Sequence of chain A:
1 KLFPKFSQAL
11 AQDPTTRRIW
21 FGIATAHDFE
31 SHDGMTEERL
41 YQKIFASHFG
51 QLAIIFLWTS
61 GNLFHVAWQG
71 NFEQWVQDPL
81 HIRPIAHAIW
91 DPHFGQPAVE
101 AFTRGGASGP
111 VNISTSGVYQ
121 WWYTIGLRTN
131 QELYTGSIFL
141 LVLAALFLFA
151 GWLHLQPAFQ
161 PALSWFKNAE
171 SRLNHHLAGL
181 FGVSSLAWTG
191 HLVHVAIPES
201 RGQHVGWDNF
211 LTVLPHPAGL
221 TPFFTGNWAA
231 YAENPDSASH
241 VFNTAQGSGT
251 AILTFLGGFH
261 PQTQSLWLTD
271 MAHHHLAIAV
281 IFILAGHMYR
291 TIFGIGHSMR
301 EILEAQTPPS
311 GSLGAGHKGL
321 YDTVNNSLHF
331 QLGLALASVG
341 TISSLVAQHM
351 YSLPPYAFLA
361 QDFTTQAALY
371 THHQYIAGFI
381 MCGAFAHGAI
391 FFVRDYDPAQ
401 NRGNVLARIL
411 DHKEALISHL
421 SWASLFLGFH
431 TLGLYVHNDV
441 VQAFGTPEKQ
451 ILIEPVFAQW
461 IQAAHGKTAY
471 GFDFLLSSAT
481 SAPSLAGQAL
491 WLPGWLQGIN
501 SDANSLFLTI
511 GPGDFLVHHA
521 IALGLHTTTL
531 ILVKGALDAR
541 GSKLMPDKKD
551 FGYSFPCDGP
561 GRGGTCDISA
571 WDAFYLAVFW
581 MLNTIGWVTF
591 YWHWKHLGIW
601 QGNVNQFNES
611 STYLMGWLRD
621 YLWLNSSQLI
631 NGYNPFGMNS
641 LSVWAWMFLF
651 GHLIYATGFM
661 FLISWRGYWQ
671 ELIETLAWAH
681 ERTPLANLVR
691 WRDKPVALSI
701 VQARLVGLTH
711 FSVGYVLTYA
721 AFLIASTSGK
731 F

Sequence of chain B:
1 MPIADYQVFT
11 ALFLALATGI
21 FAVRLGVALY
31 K

These two protein chains interact to form a complex.

Contacts between the two chains:
Residue F3 in chain A interacts with residue Y30 in chain B (closest heavy-atom distance 4.3 Å).
Residue S47 in chain A contacts residue L29 in chain B (closest heavy-atom distance 4.2 Å).
Residue A145 in chain A is in contact with residue F21 in chain B (closest heavy-atom distance 3.7 Å).
Residue Q156 in chain A interacts with residue A28 in chain B (closest heavy-atom distance 4.7 Å).
Residue A145 in chain A is in contact with residue T18 in chain B (closest heavy-atom distance 3.8 Å).
Residue L141 in chain A interacts with residue A11 in chain B (closest heavy-atom distance 3.7 Å).
Residue L57 in chain A is in contact with residue T18 in chain B (closest heavy-atom distance 4.0 Å).
Residue K5 in chain A interacts with residue Y30 in chain B (closest heavy-atom distance 3.5 Å).
Residue E73 in chain A contacts residue P2 in chain B (closest heavy-atom distance 4.9 Å).
Residue L155 in chain A is in contact with residue L25 in chain B (closest heavy-atom distance 4.5 Å).
Residue K43 in chain A interacts with residue L29 in chain B (closest heavy-atom distance 2.8 Å).
Residue W152 in chain A contacts residue A28 in chain B (closest heavy-atom distance 3.5 Å).
Residue K43 in chain A contacts residue Y30 in chain B (closest heavy-atom distance 4.7 Å).
Residue L155 in chain A is in contact with residue L29 in chain B (closest heavy-atom distance 3.8 Å).
Residue I138 in chain A interacts with residue A11 in chain B (closest heavy-atom distance 3.8 Å).
Residue G151 in chain A contacts residue L25 in chain B (closest heavy-atom distance 3.5 Å).
Residue E73 in chain A contacts residue M1 in chain B (closest heavy-atom distance 3.5 Å).
Residue F64 in chain A is in contact with residue A11 in chain B (closest heavy-atom distance 3.9 Å).
Residue L141 in chain A interacts with residue L14 in chain B (closest heavy-atom distance 3.5 Å).
Residue L141 in chain A is in contact with residue A15 in chain B (closest heavy-atom distance 3.7 Å).
Residue Y134 in chain A is in contact with residue V8 in chain B (closest heavy-atom distance 4.6 Å).
Residue G50 in chain A contacts residue L25 in chain B (closest heavy-atom distance 3.9 Å).
Residue Y134 in chain A is in contact with residue T10 in chain B (closest heavy-atom distance 3.9 Å).
Residue Q131 in chain A contacts residue M1 in chain B (closest heavy-atom distance 3.5 Å).
Residue A46 in chain A is in contact with residue L25 in chain B (closest heavy-atom distance 4.4 Å).
Residue I138 in chain A is in contact with residue L14 in chain B (closest heavy-atom distance 3.8 Å).
Residue N130 in chain A interacts with residue I3 in chain B (closest heavy-atom distance 4.2 Å).
Residue F64 in chain A interacts with residue I3 in chain B (closest heavy-atom distance 4.1 Å).
Residue N130 in chain A contacts residue P2 in chain B (closest heavy-atom distance 4.2 Å).
Residue Y134 in chain A is in contact with residue I3 in chain B (closest heavy-atom distance 4.1 Å).
Residue Q131 in chain A contacts residue P2 in chain B (closest heavy-atom distance 4.0 Å).
Residue W152 in chain A is in contact with residue R24 in chain B (closest heavy-atom distance 4.0 Å).
Residue A144 in chain A is in contact with residue T18 in chain B (closest heavy-atom distance 4.3 Å).
Residue L141 in chain A interacts with residue T18 in chain B (closest heavy-atom distance 3.8 Å).
Residue Q131 in chain A contacts residue I3 in chain B (closest heavy-atom distance 3.8 Å).
Residue W68 in chain A contacts residue V8 in chain B (closest heavy-atom distance 3.8 Å).
Residue F64 in chain A interacts with residue V8 in chain B (closest heavy-atom distance 3.5 Å).
Residue L148 in chain A contacts residue F21 in chain B (closest heavy-atom distance 4.1 Å).
Residue A67 in chain A is in contact with residue I3 in chain B (closest heavy-atom distance 3.8 Å).
Residue L148 in chain A contacts residue T18 in chain B (closest heavy-atom distance 3.4 Å).
Residue Q131 in chain A is in contact with residue Q7 in chain B (closest heavy-atom distance 2.5 Å).
Residue L148 in chain A contacts residue L25 in chain B (closest heavy-atom distance 3.6 Å).
Residue F49 in chain A is in contact with residue L25 in chain B (closest heavy-atom distance 4.8 Å).
Residue F149 in chain A interacts with residue F21 in chain B (closest heavy-atom distance 4.7 Å).
Residue W68 in chain A interacts with residue I3 in chain B (closest heavy-atom distance 3.6 Å).
Residue Y134 in chain A interacts with residue Q7 in chain B (closest heavy-atom distance 2.7 Å).
Residue K5 in chain A interacts with residue K31 in chain B (closest heavy-atom distance 4.3 Å).
Residue K43 in chain A contacts residue K31 in chain B (closest heavy-atom distance 3.9 Å).
Residue A46 in chain A is in contact with residue L29 in chain B (closest heavy-atom distance 3.5 Å).
Residue N130 in chain A is in contact with residue M1 in chain B (closest heavy-atom distance 4.1 Å).
Residue L148 in chain A is in contact with residue A22 in chain B (closest heavy-atom distance 3.6 Å).
Residue W152 in chain A is in contact with residue L25 in chain B (closest heavy-atom distance 3.5 Å).
Residue L155 in chain A is in contact with residue A28 in chain B (closest heavy-atom distance 3.8 Å).
Residue Y134 in chain A contacts residue A11 in chain B (closest heavy-atom distance 3.8 Å).